Sequence of the second protein:
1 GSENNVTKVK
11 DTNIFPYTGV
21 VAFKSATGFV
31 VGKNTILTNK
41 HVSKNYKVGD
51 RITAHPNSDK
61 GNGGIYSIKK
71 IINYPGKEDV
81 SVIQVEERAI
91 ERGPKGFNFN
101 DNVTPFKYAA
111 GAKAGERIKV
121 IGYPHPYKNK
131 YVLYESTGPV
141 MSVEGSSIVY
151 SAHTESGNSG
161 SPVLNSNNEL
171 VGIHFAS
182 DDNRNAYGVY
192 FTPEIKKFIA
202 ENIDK

This data describes a binding interaction between two proteins.

Sequence of the first protein:
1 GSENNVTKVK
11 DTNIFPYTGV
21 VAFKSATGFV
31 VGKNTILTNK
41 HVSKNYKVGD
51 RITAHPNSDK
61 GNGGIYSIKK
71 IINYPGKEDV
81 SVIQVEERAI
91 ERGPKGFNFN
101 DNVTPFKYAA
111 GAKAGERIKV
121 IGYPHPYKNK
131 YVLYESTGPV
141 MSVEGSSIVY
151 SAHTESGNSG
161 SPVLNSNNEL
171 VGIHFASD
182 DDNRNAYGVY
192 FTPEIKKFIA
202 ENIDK

Residue-level contacts at the interface:
Residue D182 in the first protein interacts with residue S2 in the second protein (closest heavy-atom distance 4.0 Å).
Residue S2 in the first protein contacts residue D182 in the second protein (closest heavy-atom distance 4.0 Å).
Residue G1 in the first protein interacts with residue D182 in the second protein (closest heavy-atom distance 2.9 Å).
Residue D182 in the first protein is in contact with residue G1 in the second protein (closest heavy-atom distance 2.9 Å).